Contacts between the two chains:
Residue G88 in chain A is in contact with residue R78 in chain B (closest heavy-atom distance 4.0 Å).
Residue Y91 in chain A interacts with residue W59 in chain B (closest heavy-atom distance 3.8 Å).
Residue L87 in chain A contacts residue R78 in chain B (closest heavy-atom distance 2.6 Å).
Residue D95 in chain A interacts with residue W59 in chain B (closest heavy-atom distance 3.1 Å).
Residue R100 in chain A contacts residue V79 in chain B (closest heavy-atom distance 4.0 Å).
Residue R44 in chain A is in contact with residue E84 in chain B (closest heavy-atom distance 3.3 Å).
Residue D136 in chain A is in contact with residue R120 in chain B (closest heavy-atom distance 2.6 Å).
Residue E63 in chain A contacts residue A65 in chain B (closest heavy-atom distance 2.9 Å).
Residue I86 in chain A is in contact with residue V56 in chain B (closest heavy-atom distance 4.2 Å).
Residue R61 in chain A contacts residue L64 in chain B (closest heavy-atom distance 3.2 Å).
Residue D133 in chain A contacts residue R120 in chain B (closest heavy-atom distance 2.5 Å).
Residue R44 in chain A is in contact with residue I55 in chain B (closest heavy-atom distance 3.5 Å).
Residue D133 in chain A interacts with residue K116 in chain B (closest heavy-atom distance 3.3 Å).
Residue G140 in chain A interacts with residue Y131 in chain B (closest heavy-atom distance 3.5 Å).
Residue W105 in chain A is in contact with residue Y80 in chain B (closest heavy-atom distance 4.1 Å).
Residue R61 in chain A interacts with residue G66 in chain B (closest heavy-atom distance 3.4 Å).
Residue I67 in chain A is in contact with residue Y80 in chain B (closest heavy-atom distance 3.8 Å).
Residue P68 in chain A interacts with residue L73 in chain B (closest heavy-atom distance 4.2 Å).
Residue Q89 in chain A is in contact with residue V79 in chain B (closest heavy-atom distance 3.3 Å).
Residue E63 in chain A is in contact with residue L64 in chain B (closest heavy-atom distance 3.4 Å).
Residue I135 in chain A interacts with residue Y131 in chain B (closest heavy-atom distance 4.0 Å).
Residue K122 in chain A contacts residue P125 in chain B (closest heavy-atom distance 3.7 Å).
Residue P66 in chain A interacts with residue R58 in chain B (closest heavy-atom distance 2.5 Å).
Residue R130 in chain A is in contact with residue T53 in chain B (closest heavy-atom distance 3.7 Å).
Residue Y139 in chain A is in contact with residue A132 in chain B (closest heavy-atom distance 4.0 Å).
Residue V65 in chain A contacts residue L73 in chain B (closest heavy-atom distance 3.8 Å).
Residue K96 in chain A interacts with residue W60 in chain B (closest heavy-atom distance 3.6 Å).
Residue P68 in chain A contacts residue R78 in chain B (closest heavy-atom distance 4.1 Å).
Residue Y43 in chain A is in contact with residue I55 in chain B (closest heavy-atom distance 3.9 Å).
Residue Y139 in chain A contacts residue Y131 in chain B (closest heavy-atom distance 3.4 Å).
Residue E83 in chain A contacts residue T53 in chain B (closest heavy-atom distance 3.3 Å).
Residue L132 in chain A contacts residue R120 in chain B (closest heavy-atom distance 2.9 Å).
Residue H42 in chain A interacts with residue I55 in chain B (closest heavy-atom distance 3.3 Å).
Residue Q89 in chain A contacts residue R78 in chain B (closest heavy-atom distance 3.1 Å).
Residue Q89 in chain A contacts residue Y80 in chain B (closest heavy-atom distance 2.9 Å).
Residue R112 in chain A interacts with residue N121 in chain B (closest heavy-atom distance 4.0 Å).
Residue V65 in chain A is in contact with residue P71 in chain B (closest heavy-atom distance 3.7 Å).
Residue V65 in chain A contacts residue V62 in chain B (closest heavy-atom distance 3.7 Å).
Residue Y43 in chain A contacts residue V56 in chain B (closest heavy-atom distance 3.6 Å).
Residue E63 in chain A is in contact with residue G66 in chain B (closest heavy-atom distance 3.0 Å).
Residue R61 in chain A interacts with residue E67 in chain B (closest heavy-atom distance 4.0 Å).
Residue Y91 in chain A interacts with residue V79 in chain B (closest heavy-atom distance 3.8 Å).
Residue V65 in chain A is in contact with residue R58 in chain B (closest heavy-atom distance 3.4 Å).
Residue V62 in chain A contacts residue L64 in chain B (closest heavy-atom distance 3.7 Å).
Residue G88 in chain A interacts with residue Y80 in chain B (closest heavy-atom distance 3.6 Å).
Residue I67 in chain A contacts residue R58 in chain B (closest heavy-atom distance 3.4 Å).
Residue W105 in chain A contacts residue V54 in chain B (closest heavy-atom distance 4.2 Å).
Residue E63 in chain A is in contact with residue P71 in chain B (closest heavy-atom distance 4.2 Å).
Residue I86 in chain A contacts residue V54 in chain B (closest heavy-atom distance 3.8 Å).
Residue D136 in chain A contacts residue L94 in chain B (closest heavy-atom distance 3.9 Å).
Residue H42 in chain A is in contact with residue V54 in chain B (closest heavy-atom distance 2.6 Å).
Residue D136 in chain A interacts with residue Y131 in chain B (closest heavy-atom distance 3.1 Å).
Residue K96 in chain A is in contact with residue W59 in chain B (closest heavy-atom distance 4.0 Å).
Residue H42 in chain A interacts with residue V56 in chain B (closest heavy-atom distance 2.5 Å).
Residue Q108 in chain A is in contact with residue K87 in chain B (closest heavy-atom distance 3.7 Å).
Residue D136 in chain A contacts residue K116 in chain B (closest heavy-atom distance 3.7 Å).
Residue Y91 in chain A interacts with residue W60 in chain B (closest heavy-atom distance 3.4 Å).
Residue Y139 in chain A interacts with residue S133 in chain B (closest heavy-atom distance 3.9 Å).
Residue N94 in chain A contacts residue L82 in chain B (closest heavy-atom distance 3.9 Å).
Residue I90 in chain A interacts with residue Y80 in chain B (closest heavy-atom distance 3.4 Å).

Sequence of chain B:
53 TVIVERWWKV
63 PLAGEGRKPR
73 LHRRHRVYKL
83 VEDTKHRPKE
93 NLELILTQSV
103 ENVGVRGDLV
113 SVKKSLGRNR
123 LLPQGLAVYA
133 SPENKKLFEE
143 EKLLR

The following describes two proteins that form a bound complex.

Sequence of chain A:
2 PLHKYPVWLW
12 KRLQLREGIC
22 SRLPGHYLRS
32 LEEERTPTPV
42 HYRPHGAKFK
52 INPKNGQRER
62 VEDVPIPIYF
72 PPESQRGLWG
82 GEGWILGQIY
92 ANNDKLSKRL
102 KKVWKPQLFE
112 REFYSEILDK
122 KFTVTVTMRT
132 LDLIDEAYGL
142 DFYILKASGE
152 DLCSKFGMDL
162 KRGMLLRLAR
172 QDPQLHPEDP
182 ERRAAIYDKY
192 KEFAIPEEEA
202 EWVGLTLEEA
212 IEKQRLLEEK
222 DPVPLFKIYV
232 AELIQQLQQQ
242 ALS